Sequence of chain A:
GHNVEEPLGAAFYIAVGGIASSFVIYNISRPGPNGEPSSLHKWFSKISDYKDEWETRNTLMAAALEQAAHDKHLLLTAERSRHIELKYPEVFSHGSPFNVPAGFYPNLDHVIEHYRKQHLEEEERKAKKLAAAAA

Residue-level contacts at the interface:
Residue R21 in chain B interacts with residue E49 in chain A (closest heavy-atom distance 2.8 Å).
Residue K22 in chain B interacts with residue P50 in chain A (closest heavy-atom distance 3.0 Å).
Residue F19 in chain B interacts with residue A54 in chain A (closest heavy-atom distance 4.3 Å).
Residue K22 in chain B interacts with residue L51 in chain A (closest heavy-atom distance 3.1 Å).
Residue F19 in chain B is in contact with residue L51 in chain A (closest heavy-atom distance 4.7 Å).
Residue K22 in chain B interacts with residue E49 in chain A (closest heavy-atom distance 3.4 Å).
Residue F19 in chain B contacts residue F55 in chain A (closest heavy-atom distance 3.9 Å).
Residue K22 in chain B contacts residue G52 in chain A (closest heavy-atom distance 4.3 Å).
Residue F19 in chain B interacts with residue A58 in chain A (closest heavy-atom distance 4.9 Å).

The following describes two proteins that form a bound complex.

Sequence of chain B:
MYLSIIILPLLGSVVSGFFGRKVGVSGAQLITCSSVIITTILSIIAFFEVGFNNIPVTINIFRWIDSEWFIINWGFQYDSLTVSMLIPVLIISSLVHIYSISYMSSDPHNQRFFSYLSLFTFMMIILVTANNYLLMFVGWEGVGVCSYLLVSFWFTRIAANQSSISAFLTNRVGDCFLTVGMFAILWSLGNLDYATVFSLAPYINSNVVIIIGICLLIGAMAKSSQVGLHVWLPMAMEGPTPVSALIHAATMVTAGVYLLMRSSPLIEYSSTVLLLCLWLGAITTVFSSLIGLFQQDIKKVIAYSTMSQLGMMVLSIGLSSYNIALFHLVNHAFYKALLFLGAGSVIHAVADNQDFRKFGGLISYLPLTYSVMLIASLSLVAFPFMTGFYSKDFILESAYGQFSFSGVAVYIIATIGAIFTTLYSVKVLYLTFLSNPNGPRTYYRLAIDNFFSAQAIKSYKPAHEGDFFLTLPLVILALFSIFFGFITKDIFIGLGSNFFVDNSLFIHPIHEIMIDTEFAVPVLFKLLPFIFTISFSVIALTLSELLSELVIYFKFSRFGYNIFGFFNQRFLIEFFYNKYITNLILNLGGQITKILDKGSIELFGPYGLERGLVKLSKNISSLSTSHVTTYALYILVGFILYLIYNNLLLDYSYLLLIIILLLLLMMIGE